Sequence of chain B:
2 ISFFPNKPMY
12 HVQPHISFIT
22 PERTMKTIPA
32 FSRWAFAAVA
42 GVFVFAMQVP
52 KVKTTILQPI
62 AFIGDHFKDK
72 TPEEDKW

These two protein chains interact to form a complex.

Sequence of chain A:
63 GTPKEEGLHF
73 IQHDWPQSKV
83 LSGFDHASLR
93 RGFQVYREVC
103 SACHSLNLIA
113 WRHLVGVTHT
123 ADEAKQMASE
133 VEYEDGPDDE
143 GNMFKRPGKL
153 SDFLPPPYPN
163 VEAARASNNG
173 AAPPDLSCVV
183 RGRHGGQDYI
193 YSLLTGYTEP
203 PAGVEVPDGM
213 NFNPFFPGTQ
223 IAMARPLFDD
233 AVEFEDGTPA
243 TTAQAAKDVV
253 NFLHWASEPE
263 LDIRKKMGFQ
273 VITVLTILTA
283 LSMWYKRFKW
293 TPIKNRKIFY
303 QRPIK

Contacts between the two chains:
Residue R114 in chain A contacts residue W78 in chain B (closest heavy-atom distance 4.0 Å).
Residue L152 in chain A is in contact with residue W78 in chain B (closest heavy-atom distance 3.6 Å).
Residue V117 in chain A is in contact with residue W78 in chain B (closest heavy-atom distance 4.9 Å).
Residue A123 in chain A interacts with residue D76 in chain B (closest heavy-atom distance 5.0 Å).
Residue V117 in chain A contacts residue D76 in chain B (closest heavy-atom distance 3.7 Å).
Residue G118 in chain A interacts with residue E75 in chain B (closest heavy-atom distance 3.3 Å).
Residue A123 in chain A contacts residue E75 in chain B (closest heavy-atom distance 5.0 Å).
Residue V117 in chain A interacts with residue E75 in chain B (closest heavy-atom distance 4.7 Å).
Residue T122 in chain A is in contact with residue E75 in chain B (closest heavy-atom distance 4.5 Å).
Residue T122 in chain A interacts with residue E74 in chain B (closest heavy-atom distance 4.1 Å).